Interface contacts:
Residue E205 in the second protein interacts with residue A204 in the first protein (closest heavy-atom distance 2.8 Å).
Residue M192 in the second protein is in contact with residue K193 in the first protein (closest heavy-atom distance 2.8 Å).
Residue I186 in the second protein is in contact with residue I187 in the first protein (closest heavy-atom distance 2.8 Å).
Residue N148 in the second protein contacts residue T147 in the first protein (closest heavy-atom distance 2.8 Å).
Residue M210 in the second protein interacts with residue Y211 in the first protein (closest heavy-atom distance 2.9 Å).
Residue N151 in the second protein is in contact with residue N151 in the first protein (closest heavy-atom distance 2.8 Å).
Residue T166 in the second protein is in contact with residue A167 in the first protein (closest heavy-atom distance 2.9 Å).
Residue Y158 in the second protein interacts with residue Y157 in the first protein (closest heavy-atom distance 2.8 Å).
Residue Q170 in the second protein contacts residue Y236 in the first protein (closest heavy-atom distance 2.8 Å).
Residue I176 in the second protein interacts with residue G177 in the first protein (closest heavy-atom distance 2.8 Å).
Residue Y197 in the second protein is in contact with residue D196 in the first protein (closest heavy-atom distance 2.8 Å).
Residue N154 in the second protein contacts residue Y132 in the first protein (closest heavy-atom distance 2.8 Å).
Residue Q170 in the second protein interacts with residue Q170 in the first protein (closest heavy-atom distance 2.8 Å).
Residue N148 in the second protein is in contact with residue N148 in the first protein (closest heavy-atom distance 2.9 Å).
Residue T174 in the second protein interacts with residue V175 in the first protein (closest heavy-atom distance 2.9 Å).
Residue H222 in the second protein contacts residue V221 in the first protein (closest heavy-atom distance 2.9 Å).
Residue T166 in the second protein is in contact with residue T166 in the first protein (closest heavy-atom distance 2.9 Å).
Residue E163 in the second protein is in contact with residue N164 in the first protein (closest heavy-atom distance 2.9 Å).
Residue N148 in the second protein contacts residue T149 in the first protein (closest heavy-atom distance 2.9 Å).
Residue N223 in the second protein contacts residue E246 in the first protein (closest heavy-atom distance 2.7 Å).
Residue E241 in the second protein is in contact with residue S120 in the first protein (closest heavy-atom distance 2.5 Å).
Residue L181 in the second protein contacts residue R180 in the first protein (closest heavy-atom distance 2.9 Å).
Residue Q170 in the second protein interacts with residue V169 in the first protein (closest heavy-atom distance 2.8 Å).
Residue M192 in the second protein is in contact with residue D191 in the first protein (closest heavy-atom distance 2.9 Å).
Residue I217 in the second protein interacts with residue L216 in the first protein (closest heavy-atom distance 2.8 Å).
Residue D212 in the second protein interacts with residue F213 in the first protein (closest heavy-atom distance 2.9 Å).
Residue Q242 in the second protein interacts with residue Q242 in the first protein (closest heavy-atom distance 2.8 Å).
Residue Y143 in the second protein interacts with residue I142 in the first protein (closest heavy-atom distance 2.8 Å).
Residue G188 in the second protein interacts with residue I187 in the first protein (closest heavy-atom distance 2.8 Å).
Residue D122 in the second protein is in contact with residue K124 in the first protein (closest heavy-atom distance 2.7 Å).
Residue I203 in the second protein is in contact with residue A204 in the first protein (closest heavy-atom distance 2.9 Å).
Residue I152 in the second protein interacts with residue T153 in the first protein (closest heavy-atom distance 2.9 Å).
Residue N156 in the second protein contacts residue Y157 in the first protein (closest heavy-atom distance 2.9 Å).
Residue Y250 in the second protein is in contact with residue V251 in the first protein (closest heavy-atom distance 2.9 Å).
Residue I203 in the second protein interacts with residue V202 in the first protein (closest heavy-atom distance 2.8 Å).
Residue Y132 in the second protein contacts residue Y132 in the first protein (closest heavy-atom distance 2.8 Å).
Residue I217 in the second protein interacts with residue S218 in the first protein (closest heavy-atom distance 2.9 Å).
Residue Y135 in the second protein is in contact with residue S134 in the first protein (closest heavy-atom distance 2.8 Å).
Residue I219 in the second protein is in contact with residue S218 in the first protein (closest heavy-atom distance 2.8 Å).
Residue E241 in the second protein is in contact with residue Q242 in the first protein (closest heavy-atom distance 2.9 Å).
Residue Y158 in the second protein contacts residue S159 in the first protein (closest heavy-atom distance 2.8 Å).
Residue N223 in the second protein is in contact with residue I224 in the first protein (closest heavy-atom distance 2.9 Å).
Residue R247 in the second protein is in contact with residue Y248 in the first protein (closest heavy-atom distance 2.8 Å).
Residue Q229 in the second protein interacts with residue Q229 in the first protein (closest heavy-atom distance 2.8 Å).
Residue Y197 in the second protein contacts residue T198 in the first protein (closest heavy-atom distance 2.8 Å).
Residue D212 in the second protein is in contact with residue Y211 in the first protein (closest heavy-atom distance 2.8 Å).
Residue I152 in the second protein interacts with residue N151 in the first protein (closest heavy-atom distance 2.9 Å).
Residue V225 in the second protein contacts residue L226 in the first protein (closest heavy-atom distance 2.9 Å).
Residue I219 in the second protein interacts with residue K220 in the first protein (closest heavy-atom distance 2.9 Å).
Residue N156 in the second protein interacts with residue N156 in the first protein (closest heavy-atom distance 2.9 Å).
Residue M210 in the second protein interacts with residue Y209 in the first protein (closest heavy-atom distance 2.8 Å).
Residue N154 in the second protein is in contact with residue N154 in the first protein (closest heavy-atom distance 2.8 Å).
Residue E161 in the second protein contacts residue S120 in the first protein (closest heavy-atom distance 2.7 Å).
Residue Y236 in the second protein interacts with residue S240 in the first protein (closest heavy-atom distance 2.7 Å).
Residue I126 in the second protein contacts residue Y125 in the first protein (closest heavy-atom distance 2.8 Å).
Residue L181 in the second protein is in contact with residue N182 in the first protein (closest heavy-atom distance 2.9 Å).
Residue N145 in the second protein interacts with residue N145 in the first protein (closest heavy-atom distance 2.8 Å).
Residue Q170 in the second protein interacts with residue F171 in the first protein (closest heavy-atom distance 2.9 Å).
Residue Q245 in the second protein interacts with residue Q245 in the first protein (closest heavy-atom distance 2.8 Å).
Residue V225 in the second protein is in contact with residue I224 in the first protein (closest heavy-atom distance 2.8 Å).

Sequence of the first protein:
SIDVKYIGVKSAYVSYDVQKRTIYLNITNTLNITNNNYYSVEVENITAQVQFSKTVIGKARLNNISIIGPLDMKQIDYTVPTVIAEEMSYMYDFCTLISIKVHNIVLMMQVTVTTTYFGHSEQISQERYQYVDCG

This data describes a binding interaction between two proteins.

Sequence of the second protein:
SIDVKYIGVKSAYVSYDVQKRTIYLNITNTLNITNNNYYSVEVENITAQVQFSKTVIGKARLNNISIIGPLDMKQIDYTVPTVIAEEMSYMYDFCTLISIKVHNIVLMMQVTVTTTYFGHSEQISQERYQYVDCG